These two protein chains interact to form a complex.

Contacts between the two chains:
Residue D62 in the second protein interacts with residue L95 in the first protein (closest heavy-atom distance 4.3 Å).
Residue F69 in the second protein is in contact with residue A96 in the first protein (closest heavy-atom distance 4.8 Å).
Residue D61 in the second protein contacts residue R91 in the first protein (closest heavy-atom distance 3.0 Å).
Residue D71 in the second protein interacts with residue T63 in the first protein (closest heavy-atom distance 4.3 Å).
Residue V67 in the second protein is in contact with residue C58 in the first protein (closest heavy-atom distance 4.3 Å).
Residue V67 in the second protein contacts residue T88 in the first protein (closest heavy-atom distance 3.0 Å).
Residue D59 in the second protein contacts residue H99 in the first protein (closest heavy-atom distance 3.2 Å).
Residue F69 in the second protein is in contact with residue V60 in the first protein (closest heavy-atom distance 3.1 Å).
Residue D59 in the second protein interacts with residue K98 in the first protein (closest heavy-atom distance 4.7 Å).
Residue V67 in the second protein contacts residue V92 in the first protein (closest heavy-atom distance 3.2 Å).
Residue D61 in the second protein contacts residue L95 in the first protein (closest heavy-atom distance 3.3 Å).
Residue W68 in the second protein is in contact with residue L95 in the first protein (closest heavy-atom distance 4.5 Å).
Residue F69 in the second protein interacts with residue H99 in the first protein (closest heavy-atom distance 4.9 Å).
Residue V67 in the second protein interacts with residue L95 in the first protein (closest heavy-atom distance 4.7 Å).
Residue D59 in the second protein contacts residue L95 in the first protein (closest heavy-atom distance 3.6 Å).
Residue P57 in the second protein interacts with residue H99 in the first protein (closest heavy-atom distance 4.7 Å).
Residue D73 in the second protein interacts with residue T63 in the first protein (closest heavy-atom distance 3.7 Å).
Residue F58 in the second protein interacts with residue H99 in the first protein (closest heavy-atom distance 3.0 Å).
Residue F69 in the second protein contacts residue L95 in the first protein (closest heavy-atom distance 5.0 Å).
Residue D71 in the second protein contacts residue L64 in the first protein (closest heavy-atom distance 4.3 Å).
Residue F69 in the second protein is in contact with residue T63 in the first protein (closest heavy-atom distance 3.2 Å).
Residue W68 in the second protein contacts residue V92 in the first protein (closest heavy-atom distance 4.5 Å).
Residue E60 in the second protein contacts residue L95 in the first protein (closest heavy-atom distance 3.3 Å).
Residue V67 in the second protein contacts residue R91 in the first protein (closest heavy-atom distance 4.7 Å).

Sequence of the first protein:
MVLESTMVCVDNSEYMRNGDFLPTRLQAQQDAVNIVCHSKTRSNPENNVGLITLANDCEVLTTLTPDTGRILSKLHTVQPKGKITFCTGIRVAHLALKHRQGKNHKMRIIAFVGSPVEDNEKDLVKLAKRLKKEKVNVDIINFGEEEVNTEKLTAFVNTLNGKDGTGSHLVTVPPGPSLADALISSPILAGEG

Sequence of the second protein:
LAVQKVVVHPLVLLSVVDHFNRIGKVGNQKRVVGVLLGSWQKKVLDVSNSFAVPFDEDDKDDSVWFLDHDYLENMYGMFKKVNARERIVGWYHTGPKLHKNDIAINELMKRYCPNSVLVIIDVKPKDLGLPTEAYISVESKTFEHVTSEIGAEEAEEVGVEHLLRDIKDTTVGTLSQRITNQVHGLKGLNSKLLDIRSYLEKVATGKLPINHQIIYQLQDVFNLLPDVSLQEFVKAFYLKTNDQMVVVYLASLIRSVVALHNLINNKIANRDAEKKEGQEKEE